These two protein chains interact to form a complex.

Sequence of protein 2:
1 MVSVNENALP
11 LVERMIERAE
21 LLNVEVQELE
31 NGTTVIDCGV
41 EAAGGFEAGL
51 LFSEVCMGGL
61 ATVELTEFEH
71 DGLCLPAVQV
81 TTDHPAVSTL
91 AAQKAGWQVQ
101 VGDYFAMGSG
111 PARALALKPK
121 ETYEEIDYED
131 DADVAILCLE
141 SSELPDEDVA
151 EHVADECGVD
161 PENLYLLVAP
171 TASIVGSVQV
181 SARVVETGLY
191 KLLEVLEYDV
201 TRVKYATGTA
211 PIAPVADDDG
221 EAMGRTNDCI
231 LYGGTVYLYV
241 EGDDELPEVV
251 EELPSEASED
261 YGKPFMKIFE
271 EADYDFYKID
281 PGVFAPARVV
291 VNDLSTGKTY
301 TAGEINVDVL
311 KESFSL

Sequence of protein 1:
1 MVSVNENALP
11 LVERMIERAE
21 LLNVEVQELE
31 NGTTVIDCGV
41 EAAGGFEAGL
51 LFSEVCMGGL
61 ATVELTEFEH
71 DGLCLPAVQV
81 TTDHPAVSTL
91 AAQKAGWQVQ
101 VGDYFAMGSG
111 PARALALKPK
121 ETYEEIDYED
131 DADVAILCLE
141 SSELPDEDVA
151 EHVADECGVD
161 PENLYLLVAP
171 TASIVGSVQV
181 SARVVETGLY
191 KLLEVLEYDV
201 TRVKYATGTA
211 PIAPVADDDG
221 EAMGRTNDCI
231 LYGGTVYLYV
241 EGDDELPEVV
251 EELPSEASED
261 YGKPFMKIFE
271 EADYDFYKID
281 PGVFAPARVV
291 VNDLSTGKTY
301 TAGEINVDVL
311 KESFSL

Interface contacts:
Residue L21 in protein 1 is in contact with residue V2 in protein 2 (closest heavy-atom distance 4.0 Å).
Residue E20 in protein 1 contacts residue M1 in protein 2 (closest heavy-atom distance 2.9 Å).
Residue V215 in protein 1 interacts with residue D293 in protein 2 (closest heavy-atom distance 4.4 Å).
Residue P214 in protein 1 interacts with residue T299 in protein 2 (closest heavy-atom distance 3.4 Å).
Residue C74 in protein 1 interacts with residue Y237 in protein 2 (closest heavy-atom distance 3.2 Å).
Residue P76 in protein 1 contacts residue Y239 in protein 2 (closest heavy-atom distance 3.4 Å).
Residue I174 in protein 1 contacts residue Y239 in protein 2 (closest heavy-atom distance 3.9 Å).
Residue E67 in protein 1 interacts with residue T209 in protein 2 (closest heavy-atom distance 3.5 Å).
Residue E47 in protein 1 interacts with residue D83 in protein 2 (closest heavy-atom distance 3.2 Å).
Residue L316 in protein 1 contacts residue T299 in protein 2 (closest heavy-atom distance 3.7 Å).
Residue L21 in protein 1 contacts residue H84 in protein 2 (closest heavy-atom distance 2.7 Å).
Residue L65 in protein 1 contacts residue T81 in protein 2 (closest heavy-atom distance 3.4 Å).
Residue R18 in protein 1 contacts residue N7 in protein 2 (closest heavy-atom distance 3.1 Å).
Residue D217 in protein 1 contacts residue G297 in protein 2 (closest heavy-atom distance 4.0 Å).
Residue F46 in protein 1 is in contact with residue T81 in protein 2 (closest heavy-atom distance 3.7 Å).
Residue R225 in protein 1 is in contact with residue G297 in protein 2 (closest heavy-atom distance 2.7 Å).
Residue E20 in protein 1 is in contact with residue H84 in protein 2 (closest heavy-atom distance 3.4 Å).
Residue V215 in protein 1 contacts residue G297 in protein 2 (closest heavy-atom distance 3.2 Å).
Residue P76 in protein 1 contacts residue T207 in protein 2 (closest heavy-atom distance 3.7 Å).
Residue D217 in protein 1 contacts residue T296 in protein 2 (closest heavy-atom distance 3.7 Å).
Residue L65 in protein 1 interacts with residue E64 in protein 2 (closest heavy-atom distance 3.8 Å).
Residue P76 in protein 1 interacts with residue Y237 in protein 2 (closest heavy-atom distance 3.6 Å).
Residue E67 in protein 1 interacts with residue T235 in protein 2 (closest heavy-atom distance 4.3 Å).
Residue A216 in protein 1 interacts with residue L294 in protein 2 (closest heavy-atom distance 4.4 Å).
Residue F46 in protein 1 is in contact with residue A206 in protein 2 (closest heavy-atom distance 4.2 Å).
Residue E20 in protein 1 contacts residue V2 in protein 2 (closest heavy-atom distance 3.7 Å).
Residue D217 in protein 1 is in contact with residue S295 in protein 2 (closest heavy-atom distance 3.5 Å).
Residue L21 in protein 1 contacts residue L60 in protein 2 (closest heavy-atom distance 3.6 Å).
Residue I174 in protein 1 is in contact with residue Y205 in protein 2 (closest heavy-atom distance 3.6 Å).
Residue C74 in protein 1 interacts with residue R288 in protein 2 (closest heavy-atom distance 3.7 Å).
Residue E69 in protein 1 is in contact with residue R288 in protein 2 (closest heavy-atom distance 3.3 Å).
Residue F46 in protein 1 is in contact with residue Y239 in protein 2 (closest heavy-atom distance 3.5 Å).
Residue P214 in protein 1 contacts residue N292 in protein 2 (closest heavy-atom distance 3.7 Å).
Residue N23 in protein 1 interacts with residue H84 in protein 2 (closest heavy-atom distance 3.1 Å).
Residue V215 in protein 1 is in contact with residue L294 in protein 2 (closest heavy-atom distance 3.7 Å).
Residue N23 in protein 1 contacts residue D83 in protein 2 (closest heavy-atom distance 3.0 Å).
Residue A43 in protein 1 interacts with residue Y205 in protein 2 (closest heavy-atom distance 2.6 Å).
Residue E47 in protein 1 interacts with residue T62 in protein 2 (closest heavy-atom distance 4.2 Å).
Residue E69 in protein 1 contacts residue H70 in protein 2 (closest heavy-atom distance 3.1 Å).
Residue A48 in protein 1 contacts residue D83 in protein 2 (closest heavy-atom distance 4.5 Å).
Residue C74 in protein 1 contacts residue T235 in protein 2 (closest heavy-atom distance 4.5 Å).
Residue G45 in protein 1 interacts with residue Y205 in protein 2 (closest heavy-atom distance 3.8 Å).
Residue L21 in protein 1 contacts residue G59 in protein 2 (closest heavy-atom distance 3.8 Å).
Residue L75 in protein 1 is in contact with residue Y237 in protein 2 (closest heavy-atom distance 3.7 Å).
Residue L65 in protein 1 contacts residue Q79 in protein 2 (closest heavy-atom distance 2.9 Å).
Residue E67 in protein 1 is in contact with residue R288 in protein 2 (closest heavy-atom distance 4.2 Å).
Residue V215 in protein 1 is in contact with residue N292 in protein 2 (closest heavy-atom distance 2.9 Å).
Residue L65 in protein 1 is in contact with residue T207 in protein 2 (closest heavy-atom distance 4.2 Å).
Residue F46 in protein 1 is in contact with residue D83 in protein 2 (closest heavy-atom distance 2.8 Å).
Residue G45 in protein 1 contacts residue D83 in protein 2 (closest heavy-atom distance 3.3 Å).
Residue E67 in protein 1 interacts with residue Q79 in protein 2 (closest heavy-atom distance 4.0 Å).
Residue T66 in protein 1 is in contact with residue Q79 in protein 2 (closest heavy-atom distance 3.6 Å).
Residue F46 in protein 1 contacts residue T207 in protein 2 (closest heavy-atom distance 4.0 Å).
Residue G44 in protein 1 is in contact with residue Y205 in protein 2 (closest heavy-atom distance 3.4 Å).
Residue E67 in protein 1 contacts residue Y237 in protein 2 (closest heavy-atom distance 2.8 Å).
Residue D217 in protein 1 is in contact with residue L294 in protein 2 (closest heavy-atom distance 4.5 Å).
Residue F46 in protein 1 interacts with residue Y205 in protein 2 (closest heavy-atom distance 3.9 Å).
Residue A216 in protein 1 is in contact with residue G297 in protein 2 (closest heavy-atom distance 3.9 Å).
Residue G44 in protein 1 interacts with residue D83 in protein 2 (closest heavy-atom distance 4.3 Å).
Residue C74 in protein 1 interacts with residue V290 in protein 2 (closest heavy-atom distance 4.1 Å).